Interface contacts:
Residue I283 in chain A is in contact with residue V15 in chain B (closest heavy-atom distance 4.0 Å).
Residue R230 in chain A contacts residue L11 in chain B (closest heavy-atom distance 4.4 Å).
Residue N704 in chain A is in contact with residue R8 in chain B (closest heavy-atom distance 3.6 Å).
Residue H301 in chain A contacts residue A14 in chain B (closest heavy-atom distance 3.7 Å).
Residue I283 in chain A contacts residue L11 in chain B (closest heavy-atom distance 3.7 Å).
Residue E700 in chain A interacts with residue R6 in chain B (closest heavy-atom distance 2.7 Å).
Residue G219 in chain A is in contact with residue V21 in chain B (closest heavy-atom distance 3.7 Å).
Residue A221 in chain A contacts residue M22 in chain B (closest heavy-atom distance 4.8 Å).
Residue H301 in chain A is in contact with residue V17 in chain B (closest heavy-atom distance 3.8 Å).
Residue F185 in chain A interacts with residue M22 in chain B (closest heavy-atom distance 4.3 Å).
Residue Y228 in chain A is in contact with residue L13 in chain B (closest heavy-atom distance 4.8 Å).
Residue M227 in chain A interacts with residue A16 in chain B (closest heavy-atom distance 3.5 Å).
Residue Q761 in chain A interacts with residue A24 in chain B (closest heavy-atom distance 2.9 Å).
Residue L298 in chain A is in contact with residue A14 in chain B (closest heavy-atom distance 3.5 Å).
Residue N359 in chain A is in contact with residue G20 in chain B (closest heavy-atom distance 2.9 Å).
Residue G282 in chain A contacts residue K10 in chain B (closest heavy-atom distance 3.4 Å).
Residue M227 in chain A interacts with residue V17 in chain B (closest heavy-atom distance 4.3 Å).
Residue G282 in chain A is in contact with residue L11 in chain B (closest heavy-atom distance 3.3 Å).
Residue E281 in chain A interacts with residue K10 in chain B (closest heavy-atom distance 3.8 Å).
Residue E769 in chain A contacts residue A18 in chain B (closest heavy-atom distance 3.7 Å).
Residue L298 in chain A is in contact with residue V15 in chain B (closest heavy-atom distance 4.0 Å).
Residue M297 in chain A is in contact with residue V15 in chain B (closest heavy-atom distance 3.9 Å).
Residue M227 in chain A interacts with residue L13 in chain B (closest heavy-atom distance 3.3 Å).
Residue D285 in chain A is in contact with residue K10 in chain B (closest heavy-atom distance 2.7 Å).
Residue I283 in chain A is in contact with residue A14 in chain B (closest heavy-atom distance 4.8 Å).
Residue V231 in chain A interacts with residue A14 in chain B (closest heavy-atom distance 3.7 Å).
Residue E281 in chain A contacts residue K7 in chain B (closest heavy-atom distance 2.6 Å).
Residue E700 in chain A is in contact with residue R8 in chain B (closest heavy-atom distance 2.6 Å).
Residue M297 in chain A contacts residue A14 in chain B (closest heavy-atom distance 4.0 Å).
Residue K703 in chain A interacts with residue R8 in chain B (closest heavy-atom distance 3.2 Å).
Residue L364 in chain A interacts with residue V21 in chain B (closest heavy-atom distance 3.9 Å).
Residue I283 in chain A contacts residue K10 in chain B (closest heavy-atom distance 3.7 Å).
Residue Q761 in chain A is in contact with residue Q25 in chain B (closest heavy-atom distance 4.6 Å).
Residue S765 in chain A is in contact with residue A18 in chain B (closest heavy-atom distance 4.3 Å).
Residue P220 in chain A interacts with residue V21 in chain B (closest heavy-atom distance 3.6 Å).
Residue L364 in chain A interacts with residue M22 in chain B (closest heavy-atom distance 3.7 Å).
Residue E286 in chain A is in contact with residue K10 in chain B (closest heavy-atom distance 2.7 Å).
Residue S765 in chain A contacts residue A19 in chain B (closest heavy-atom distance 3.9 Å).
Residue R824 in chain A interacts with residue M27 in chain B (closest heavy-atom distance 4.9 Å).
Residue M227 in chain A is in contact with residue A14 in chain B (closest heavy-atom distance 4.6 Å).
Residue M183 in chain A is in contact with residue M22 in chain B (closest heavy-atom distance 4.0 Å).
Residue E281 in chain A is in contact with residue L11 in chain B (closest heavy-atom distance 3.8 Å).
Residue M227 in chain A contacts residue G20 in chain B (closest heavy-atom distance 4.4 Å).
Residue Y228 in chain A is in contact with residue V17 in chain B (closest heavy-atom distance 3.9 Å).
Residue V231 in chain A interacts with residue L13 in chain B (closest heavy-atom distance 4.5 Å).
Residue K768 in chain A contacts residue A18 in chain B (closest heavy-atom distance 3.9 Å).
Residue E281 in chain A interacts with residue R9 in chain B (closest heavy-atom distance 4.1 Å).
Residue H301 in chain A contacts residue A18 in chain B (closest heavy-atom distance 4.5 Å).
Residue F754 in chain A is in contact with residue A26 in chain B (closest heavy-atom distance 4.2 Å).
Residue R230 in chain A is in contact with residue L13 in chain B (closest heavy-atom distance 3.9 Å).
Residue K768 in chain A contacts residue M22 in chain B (closest heavy-atom distance 3.1 Å).
Residue S765 in chain A is in contact with residue M22 in chain B (closest heavy-atom distance 4.3 Å).
Residue K768 in chain A interacts with residue V21 in chain B (closest heavy-atom distance 4.8 Å).
Residue M297 in chain A is in contact with residue A18 in chain B (closest heavy-atom distance 3.7 Å).
Residue A221 in chain A contacts residue S23 in chain B (closest heavy-atom distance 4.3 Å).
Residue A221 in chain A interacts with residue G20 in chain B (closest heavy-atom distance 3.7 Å).
Residue N359 in chain A interacts with residue V21 in chain B (closest heavy-atom distance 3.2 Å).
Residue D764 in chain A contacts residue M22 in chain B (closest heavy-atom distance 3.7 Å).
Residue I283 in chain A interacts with residue P12 in chain B (closest heavy-atom distance 3.8 Å).
Residue A221 in chain A interacts with residue V21 in chain B (closest heavy-atom distance 3.2 Å).

These two protein chains interact to form a complex.

Sequence of chain A:
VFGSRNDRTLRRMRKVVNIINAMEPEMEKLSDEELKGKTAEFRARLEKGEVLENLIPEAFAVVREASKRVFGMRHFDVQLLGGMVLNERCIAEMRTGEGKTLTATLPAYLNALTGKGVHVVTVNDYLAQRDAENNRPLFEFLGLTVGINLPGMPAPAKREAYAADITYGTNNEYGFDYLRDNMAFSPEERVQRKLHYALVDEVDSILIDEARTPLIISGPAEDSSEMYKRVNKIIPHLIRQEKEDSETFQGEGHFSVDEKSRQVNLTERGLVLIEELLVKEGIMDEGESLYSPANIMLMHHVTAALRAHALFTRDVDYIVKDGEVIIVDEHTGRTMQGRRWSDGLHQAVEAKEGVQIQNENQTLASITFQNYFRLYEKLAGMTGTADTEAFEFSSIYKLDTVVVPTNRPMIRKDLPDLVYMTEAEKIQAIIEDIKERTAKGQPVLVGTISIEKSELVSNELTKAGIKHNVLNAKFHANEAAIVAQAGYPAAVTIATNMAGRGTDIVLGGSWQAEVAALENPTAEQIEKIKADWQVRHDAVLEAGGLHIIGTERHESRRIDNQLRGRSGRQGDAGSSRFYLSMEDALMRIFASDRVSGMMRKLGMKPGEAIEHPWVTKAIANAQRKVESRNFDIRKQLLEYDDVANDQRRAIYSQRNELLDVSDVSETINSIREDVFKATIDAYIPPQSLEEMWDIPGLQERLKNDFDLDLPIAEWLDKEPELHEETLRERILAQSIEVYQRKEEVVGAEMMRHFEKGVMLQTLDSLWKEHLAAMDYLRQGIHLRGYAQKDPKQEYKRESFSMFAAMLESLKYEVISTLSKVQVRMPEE

Sequence of chain B:
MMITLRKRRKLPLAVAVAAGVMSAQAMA